These two protein chains interact to form a complex.

Sequence of the first protein:
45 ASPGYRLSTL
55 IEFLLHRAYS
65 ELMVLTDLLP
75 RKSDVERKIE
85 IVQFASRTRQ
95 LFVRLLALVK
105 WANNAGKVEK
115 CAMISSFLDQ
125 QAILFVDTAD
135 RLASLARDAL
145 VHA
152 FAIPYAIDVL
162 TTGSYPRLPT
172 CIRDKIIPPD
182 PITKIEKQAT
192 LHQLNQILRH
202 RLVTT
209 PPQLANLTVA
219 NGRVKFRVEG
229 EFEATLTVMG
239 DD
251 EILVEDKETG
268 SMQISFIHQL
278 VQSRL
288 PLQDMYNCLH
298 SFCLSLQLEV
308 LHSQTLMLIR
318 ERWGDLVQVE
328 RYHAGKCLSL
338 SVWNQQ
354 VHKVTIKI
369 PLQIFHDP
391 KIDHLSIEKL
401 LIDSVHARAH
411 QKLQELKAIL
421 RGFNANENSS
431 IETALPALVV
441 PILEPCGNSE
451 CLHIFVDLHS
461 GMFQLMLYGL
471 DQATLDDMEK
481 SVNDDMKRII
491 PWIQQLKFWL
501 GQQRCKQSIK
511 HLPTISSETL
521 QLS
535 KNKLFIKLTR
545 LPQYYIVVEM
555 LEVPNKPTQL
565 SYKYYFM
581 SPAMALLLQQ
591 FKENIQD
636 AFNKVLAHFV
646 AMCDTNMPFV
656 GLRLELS

Contacts between the two chains:
Residue R75 in the first protein contacts residue Y12 in the second protein (closest heavy-atom distance 4.4 Å).
Residue L72 in the first protein interacts with residue D16 in the second protein (closest heavy-atom distance 4.5 Å).
Residue D71 in the first protein is in contact with residue F17 in the second protein (closest heavy-atom distance 4.4 Å).
Residue R75 in the first protein interacts with residue E13 in the second protein (closest heavy-atom distance 3.4 Å).
Residue R75 in the first protein is in contact with residue K14 in the second protein (closest heavy-atom distance 3.2 Å).
Residue L72 in the first protein interacts with residue K14 in the second protein (closest heavy-atom distance 3.5 Å).
Residue L72 in the first protein is in contact with residue L15 in the second protein (closest heavy-atom distance 3.3 Å).
Residue D71 in the first protein is in contact with residue K14 in the second protein (closest heavy-atom distance 2.7 Å).

Sequence of the second protein:
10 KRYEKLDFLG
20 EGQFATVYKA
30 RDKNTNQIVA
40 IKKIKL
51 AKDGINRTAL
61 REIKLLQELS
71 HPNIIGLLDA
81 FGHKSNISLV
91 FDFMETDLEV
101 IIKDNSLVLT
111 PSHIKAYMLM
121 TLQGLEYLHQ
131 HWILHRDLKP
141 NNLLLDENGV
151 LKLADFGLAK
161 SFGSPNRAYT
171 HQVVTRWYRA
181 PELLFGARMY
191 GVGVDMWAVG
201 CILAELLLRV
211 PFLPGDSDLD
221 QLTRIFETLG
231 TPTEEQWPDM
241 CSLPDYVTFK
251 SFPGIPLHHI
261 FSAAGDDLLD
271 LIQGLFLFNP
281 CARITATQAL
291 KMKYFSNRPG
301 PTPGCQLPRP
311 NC